Sequence of chain B:
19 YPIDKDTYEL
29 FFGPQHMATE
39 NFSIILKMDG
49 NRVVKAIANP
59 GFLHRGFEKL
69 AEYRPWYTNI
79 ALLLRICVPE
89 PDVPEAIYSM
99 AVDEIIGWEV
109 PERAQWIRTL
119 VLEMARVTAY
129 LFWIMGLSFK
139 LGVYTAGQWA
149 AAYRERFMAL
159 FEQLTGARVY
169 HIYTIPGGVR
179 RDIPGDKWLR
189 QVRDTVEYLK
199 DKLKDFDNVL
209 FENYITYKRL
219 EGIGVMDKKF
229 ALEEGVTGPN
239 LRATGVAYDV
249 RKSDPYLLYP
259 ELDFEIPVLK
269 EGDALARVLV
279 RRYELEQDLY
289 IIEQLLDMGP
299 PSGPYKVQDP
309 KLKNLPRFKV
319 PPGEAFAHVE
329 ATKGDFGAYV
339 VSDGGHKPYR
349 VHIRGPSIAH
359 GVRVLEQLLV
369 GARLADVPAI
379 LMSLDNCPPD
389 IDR

Sequence of chain A:
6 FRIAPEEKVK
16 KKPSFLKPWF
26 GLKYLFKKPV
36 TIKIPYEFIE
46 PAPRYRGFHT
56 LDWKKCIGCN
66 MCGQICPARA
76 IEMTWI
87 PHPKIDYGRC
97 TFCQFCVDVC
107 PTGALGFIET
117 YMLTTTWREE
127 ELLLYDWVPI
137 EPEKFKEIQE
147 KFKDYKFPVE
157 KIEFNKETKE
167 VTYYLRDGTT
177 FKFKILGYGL

Contacts between the two chains:
Residue P314 in chain B interacts with residue M66 in chain A (closest heavy-atom distance 3.8 Å).
Residue R83 in chain B interacts with residue T97 in chain A (closest heavy-atom distance 2.3 Å).
Residue N312 in chain B interacts with residue M66 in chain A (closest heavy-atom distance 3.6 Å).
Residue A165 in chain B interacts with residue Y50 in chain A (closest heavy-atom distance 3.7 Å).
Residue I264 in chain B is in contact with residue A9 in chain A (closest heavy-atom distance 2.9 Å).
Residue Y281 in chain B is in contact with residue A9 in chain A (closest heavy-atom distance 3.7 Å).
Residue Y281 in chain B is in contact with residue V14 in chain A (closest heavy-atom distance 3.6 Å).
Residue E210 in chain B is in contact with residue K16 in chain A (closest heavy-atom distance 3.3 Å).
Residue A79 in chain B is in contact with residue C99 in chain A (closest heavy-atom distance 3.7 Å).
Residue L313 in chain B interacts with residue I70 in chain A (closest heavy-atom distance 3.7 Å).
Residue R280 in chain B is in contact with residue K16 in chain A (closest heavy-atom distance 3.2 Å).
Residue T76 in chain B interacts with residue C71 in chain A (closest heavy-atom distance 4.0 Å).
Residue N211 in chain B is in contact with residue S19 in chain A (closest heavy-atom distance 3.6 Å).
Residue G164 in chain B interacts with residue R51 in chain A (closest heavy-atom distance 3.8 Å).
Residue L80 in chain B contacts residue P72 in chain A (closest heavy-atom distance 4.0 Å).
Residue P73 in chain B is in contact with residue Q69 in chain A (closest heavy-atom distance 3.5 Å).
Residue R72 in chain B interacts with residue P72 in chain A (closest heavy-atom distance 3.0 Å).
Residue N206 in chain B interacts with residue F25 in chain A (closest heavy-atom distance 3.5 Å).
Residue I264 in chain B is in contact with residue R7 in chain A (closest heavy-atom distance 3.5 Å).
Residue D203 in chain B contacts residue F25 in chain A (closest heavy-atom distance 3.9 Å).
Residue E269 in chain B interacts with residue K15 in chain A (closest heavy-atom distance 3.0 Å).
Residue E160 in chain B is in contact with residue A47 in chain A (closest heavy-atom distance 3.5 Å).
Residue E210 in chain B contacts residue S19 in chain A (closest heavy-atom distance 2.4 Å).
Residue Y212 in chain B is in contact with residue F20 in chain A (closest heavy-atom distance 3.4 Å).
Residue R178 in chain B interacts with residue C99 in chain A (closest heavy-atom distance 3.4 Å).
Residue I173 in chain B is in contact with residue F101 in chain A (closest heavy-atom distance 3.7 Å).
Residue K200 in chain B is in contact with residue Y29 in chain A (closest heavy-atom distance 2.5 Å).
Residue G164 in chain B contacts residue Y50 in chain A (closest heavy-atom distance 3.7 Å).
Residue E263 in chain B contacts residue A9 in chain A (closest heavy-atom distance 3.4 Å).
Residue P314 in chain B is in contact with residue Q69 in chain A (closest heavy-atom distance 3.5 Å).
Residue D203 in chain B is in contact with residue Y29 in chain A (closest heavy-atom distance 3.2 Å).
Residue L277 in chain B is in contact with residue V14 in chain A (closest heavy-atom distance 3.6 Å).
Residue V266 in chain B is in contact with residue I8 in chain A (closest heavy-atom distance 3.8 Å).
Residue Y75 in chain B interacts with residue F101 in chain A (closest heavy-atom distance 3.9 Å).
Residue T76 in chain B is in contact with residue I70 in chain A (closest heavy-atom distance 2.7 Å).
Residue N206 in chain B is in contact with residue K22 in chain A (closest heavy-atom distance 3.6 Å).
Residue E210 in chain B contacts residue K17 in chain A (closest heavy-atom distance 2.9 Å).
Residue N206 in chain B is in contact with residue P23 in chain A (closest heavy-atom distance 3.3 Å).
Residue T76 in chain B contacts residue P72 in chain A (closest heavy-atom distance 3.3 Å).
Residue T163 in chain B contacts residue R51 in chain A (closest heavy-atom distance 4.0 Å).
Residue I170 in chain B is in contact with residue C99 in chain A (closest heavy-atom distance 3.7 Å).
Residue R179 in chain B is in contact with residue F113 in chain A (closest heavy-atom distance 3.5 Å).
Residue W147 in chain B is in contact with residue Y29 in chain A (closest heavy-atom distance 3.5 Å).
Residue L313 in chain B is in contact with residue V105 in chain A (closest heavy-atom distance 3.7 Å).
Residue N211 in chain B contacts residue P23 in chain A (closest heavy-atom distance 3.6 Å).
Residue Y215 in chain B is in contact with residue P18 in chain A (closest heavy-atom distance 3.6 Å).
Residue I264 in chain B interacts with residue I8 in chain A (closest heavy-atom distance 3.8 Å).
Residue I170 in chain B is in contact with residue R51 in chain A (closest heavy-atom distance 3.3 Å).
Residue I170 in chain B is in contact with residue F101 in chain A (closest heavy-atom distance 3.7 Å).
Residue K250 in chain B contacts residue F6 in chain A (closest heavy-atom distance 3.3 Å).
Residue Y212 in chain B is in contact with residue S19 in chain A (closest heavy-atom distance 3.3 Å).
Residue W147 in chain B contacts residue G26 in chain A (closest heavy-atom distance 3.2 Å).
Residue A165 in chain B contacts residue R51 in chain A (closest heavy-atom distance 3.5 Å).
Residue L267 in chain B is in contact with residue V14 in chain A (closest heavy-atom distance 3.7 Å).
Residue R178 in chain B is in contact with residue Q100 in chain A (closest heavy-atom distance 3.2 Å).
Residue R179 in chain B contacts residue R49 in chain A (closest heavy-atom distance 2.7 Å).
Residue E160 in chain B interacts with residue Y50 in chain A (closest heavy-atom distance 3.1 Å).
Residue E263 in chain B contacts residue R7 in chain A (closest heavy-atom distance 3.5 Å).
Residue E210 in chain B contacts residue P18 in chain A (closest heavy-atom distance 3.3 Å).
Residue Y168 in chain B interacts with residue R51 in chain A (closest heavy-atom distance 3.4 Å).

This data describes a binding interaction between two proteins.